Residue-level contacts at the interface:
Residue Q1709 in protein 1 is in contact with residue C995 in protein 2 (closest heavy-atom distance 3.5 Å).
Residue I1707 in protein 1 is in contact with residue L986 in protein 2 (closest heavy-atom distance 3.2 Å).
Residue S1250 in protein 1 interacts with residue N82 in protein 2 (closest heavy-atom distance 3.5 Å).
Residue H2160 in protein 1 interacts with residue I1194 in protein 2 (closest heavy-atom distance 3.4 Å).
Residue H1288 in protein 1 is in contact with residue K69 in protein 2 (closest heavy-atom distance 3.3 Å).
Residue E1295 in protein 1 interacts with residue R73 in protein 2 (closest heavy-atom distance 3.3 Å).
Residue L1625 in protein 1 contacts residue T769 in protein 2 (closest heavy-atom distance 2.3 Å).
Residue S2178 in protein 1 interacts with residue M1122 in protein 2 (closest heavy-atom distance 3.4 Å).
Residue G1252 in protein 1 interacts with residue V78 in protein 2 (closest heavy-atom distance 3.3 Å).
Residue Y2168 in protein 1 is in contact with residue E1190 in protein 2 (closest heavy-atom distance 2.3 Å).
Residue Q1709 in protein 1 interacts with residue L996 in protein 2 (closest heavy-atom distance 3.4 Å).
Residue W1670 in protein 1 contacts residue N989 in protein 2 (closest heavy-atom distance 3.1 Å).
Residue R1706 in protein 1 is in contact with residue Q811 in protein 2 (closest heavy-atom distance 3.1 Å).
Residue R1315 in protein 1 contacts residue Q62 in protein 2 (closest heavy-atom distance 3.6 Å).
Residue G1252 in protein 1 interacts with residue G77 in protein 2 (closest heavy-atom distance 3.5 Å).
Residue G2166 in protein 1 interacts with residue Q1130 in protein 2 (closest heavy-atom distance 2.9 Å).
Residue F2163 in protein 1 interacts with residue V1193 in protein 2 (closest heavy-atom distance 3.5 Å).
Residue H2185 in protein 1 contacts residue S1200 in protein 2 (closest heavy-atom distance 3.4 Å).
Residue V1724 in protein 1 is in contact with residue L986 in protein 2 (closest heavy-atom distance 3.4 Å).
Residue S2178 in protein 1 interacts with residue E1119 in protein 2 (closest heavy-atom distance 3.4 Å).
Residue H1288 in protein 1 interacts with residue K68 in protein 2 (closest heavy-atom distance 3.3 Å).
Residue R1706 in protein 1 is in contact with residue E992 in protein 2 (closest heavy-atom distance 3.3 Å).
Residue G1710 in protein 1 is in contact with residue G1031 in protein 2 (closest heavy-atom distance 3.2 Å).
Residue T781 in protein 1 interacts with residue E129 in protein 2 (closest heavy-atom distance 2.9 Å).
Residue W1670 in protein 1 interacts with residue E992 in protein 2 (closest heavy-atom distance 2.4 Å).
Residue I1707 in protein 1 contacts residue R991 in protein 2 (closest heavy-atom distance 3.1 Å).
Residue R1225 in protein 1 contacts residue N82 in protein 2 (closest heavy-atom distance 3.4 Å).
Residue F1251 in protein 1 interacts with residue V81 in protein 2 (closest heavy-atom distance 3.6 Å).
Residue V1292 in protein 1 interacts with residue K69 in protein 2 (closest heavy-atom distance 3.5 Å).
Residue I1707 in protein 1 contacts residue C995 in protein 2 (closest heavy-atom distance 3.1 Å).
Residue P1627 in protein 1 is in contact with residue P806 in protein 2 (closest heavy-atom distance 3.6 Å).
Residue L2164 in protein 1 is in contact with residue R1149 in protein 2 (closest heavy-atom distance 3.4 Å).
Residue D2172 in protein 1 is in contact with residue I1126 in protein 2 (closest heavy-atom distance 3.4 Å).
Residue M2171 in protein 1 interacts with residue Q1130 in protein 2 (closest heavy-atom distance 2.5 Å).
Residue T1098 in protein 1 is in contact with residue E131 in protein 2 (closest heavy-atom distance 3.3 Å).
Residue C1701 in protein 1 interacts with residue L987 in protein 2 (closest heavy-atom distance 3.4 Å).
Residue F1251 in protein 1 contacts residue N82 in protein 2 (closest heavy-atom distance 2.7 Å).
Residue H2160 in protein 1 interacts with residue Q1151 in protein 2 (closest heavy-atom distance 3.4 Å).
Residue F2163 in protein 1 contacts residue I1126 in protein 2 (closest heavy-atom distance 3.5 Å).
Residue H1674 in protein 1 interacts with residue L987 in protein 2 (closest heavy-atom distance 3.3 Å).
Residue Q1667 in protein 1 interacts with residue R807 in protein 2 (closest heavy-atom distance 3.3 Å).
Residue S2178 in protein 1 is in contact with residue Y1118 in protein 2 (closest heavy-atom distance 3.4 Å).
Residue W1670 in protein 1 contacts residue L987 in protein 2 (closest heavy-atom distance 3.1 Å).
Residue R1711 in protein 1 interacts with residue A1030 in protein 2 (closest heavy-atom distance 3.5 Å).
Residue M2167 in protein 1 is in contact with residue Q1130 in protein 2 (closest heavy-atom distance 3.5 Å).
Residue Q1667 in protein 1 interacts with residue R808 in protein 2 (closest heavy-atom distance 3.5 Å).
Residue R1706 in protein 1 contacts residue R807 in protein 2 (closest heavy-atom distance 3.4 Å).
Residue R1711 in protein 1 contacts residue R991 in protein 2 (closest heavy-atom distance 3.0 Å).
Residue A2188 in protein 1 is in contact with residue V1201 in protein 2 (closest heavy-atom distance 3.3 Å).
Residue Y2168 in protein 1 is in contact with residue C1186 in protein 2 (closest heavy-atom distance 3.5 Å).
Residue G1252 in protein 1 is in contact with residue S76 in protein 2 (closest heavy-atom distance 2.5 Å).
Residue E1623 in protein 1 interacts with residue R808 in protein 2 (closest heavy-atom distance 3.0 Å).
Residue E1291 in protein 1 contacts residue K69 in protein 2 (closest heavy-atom distance 3.3 Å).
Residue F1251 in protein 1 contacts residue S76 in protein 2 (closest heavy-atom distance 3.4 Å).
Residue Q1709 in protein 1 interacts with residue C999 in protein 2 (closest heavy-atom distance 3.3 Å).
Residue H2160 in protein 1 contacts residue I1153 in protein 2 (closest heavy-atom distance 3.5 Å).
Residue F2163 in protein 1 is in contact with residue I1189 in protein 2 (closest heavy-atom distance 3.6 Å).
Residue V2165 in protein 1 contacts residue R1149 in protein 2 (closest heavy-atom distance 3.3 Å).
Residue W1708 in protein 1 interacts with residue R991 in protein 2 (closest heavy-atom distance 3.3 Å).
Residue H1674 in protein 1 interacts with residue D984 in protein 2 (closest heavy-atom distance 3.2 Å).

Sequence of protein 1:
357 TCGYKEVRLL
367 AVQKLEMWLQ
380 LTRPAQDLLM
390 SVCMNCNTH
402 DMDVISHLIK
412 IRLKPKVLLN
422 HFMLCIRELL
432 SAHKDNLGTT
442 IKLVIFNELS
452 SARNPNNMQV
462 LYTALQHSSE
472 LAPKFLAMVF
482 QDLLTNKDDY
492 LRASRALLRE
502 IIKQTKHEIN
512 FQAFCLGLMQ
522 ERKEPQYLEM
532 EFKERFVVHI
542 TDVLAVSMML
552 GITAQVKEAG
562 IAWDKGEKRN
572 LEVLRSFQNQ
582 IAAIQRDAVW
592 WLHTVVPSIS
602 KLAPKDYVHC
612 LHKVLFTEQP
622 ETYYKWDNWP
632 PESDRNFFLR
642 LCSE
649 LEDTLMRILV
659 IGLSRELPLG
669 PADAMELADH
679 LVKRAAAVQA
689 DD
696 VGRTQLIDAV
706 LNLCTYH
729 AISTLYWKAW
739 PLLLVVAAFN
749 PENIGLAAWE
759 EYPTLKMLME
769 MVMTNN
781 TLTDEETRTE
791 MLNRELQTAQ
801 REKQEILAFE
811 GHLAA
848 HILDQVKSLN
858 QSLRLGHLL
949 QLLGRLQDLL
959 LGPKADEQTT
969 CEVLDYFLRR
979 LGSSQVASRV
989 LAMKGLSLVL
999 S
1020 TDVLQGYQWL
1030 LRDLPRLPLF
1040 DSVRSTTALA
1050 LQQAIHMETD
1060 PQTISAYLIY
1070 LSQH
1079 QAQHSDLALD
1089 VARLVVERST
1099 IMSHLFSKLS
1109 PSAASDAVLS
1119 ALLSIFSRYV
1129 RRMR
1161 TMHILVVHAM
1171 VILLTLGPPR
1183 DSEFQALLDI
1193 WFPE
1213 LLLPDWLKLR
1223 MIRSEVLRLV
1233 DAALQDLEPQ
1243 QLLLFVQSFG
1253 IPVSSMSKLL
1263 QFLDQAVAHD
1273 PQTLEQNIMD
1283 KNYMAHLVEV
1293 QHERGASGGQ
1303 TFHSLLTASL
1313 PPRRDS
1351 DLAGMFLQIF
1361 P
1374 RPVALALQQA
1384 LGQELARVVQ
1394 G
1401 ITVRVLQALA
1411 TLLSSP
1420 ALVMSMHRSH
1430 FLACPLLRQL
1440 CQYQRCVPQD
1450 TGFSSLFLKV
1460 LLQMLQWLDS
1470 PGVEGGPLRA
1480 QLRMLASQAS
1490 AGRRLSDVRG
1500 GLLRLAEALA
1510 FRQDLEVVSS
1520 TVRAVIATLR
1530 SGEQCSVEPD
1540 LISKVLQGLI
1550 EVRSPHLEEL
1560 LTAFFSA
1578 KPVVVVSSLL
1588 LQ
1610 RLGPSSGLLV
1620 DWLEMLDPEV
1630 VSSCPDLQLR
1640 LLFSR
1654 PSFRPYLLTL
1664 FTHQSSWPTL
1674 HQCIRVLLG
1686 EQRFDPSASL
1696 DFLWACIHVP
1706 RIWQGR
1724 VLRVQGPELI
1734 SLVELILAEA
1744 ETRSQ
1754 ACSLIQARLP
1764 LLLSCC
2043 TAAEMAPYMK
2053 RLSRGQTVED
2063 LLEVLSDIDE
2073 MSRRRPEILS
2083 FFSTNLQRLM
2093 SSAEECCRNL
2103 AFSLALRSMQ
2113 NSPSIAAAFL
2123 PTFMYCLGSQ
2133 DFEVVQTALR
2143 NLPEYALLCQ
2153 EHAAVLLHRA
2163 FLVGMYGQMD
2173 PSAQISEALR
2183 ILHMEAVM

This data describes a binding interaction between two proteins.

Sequence of protein 2:
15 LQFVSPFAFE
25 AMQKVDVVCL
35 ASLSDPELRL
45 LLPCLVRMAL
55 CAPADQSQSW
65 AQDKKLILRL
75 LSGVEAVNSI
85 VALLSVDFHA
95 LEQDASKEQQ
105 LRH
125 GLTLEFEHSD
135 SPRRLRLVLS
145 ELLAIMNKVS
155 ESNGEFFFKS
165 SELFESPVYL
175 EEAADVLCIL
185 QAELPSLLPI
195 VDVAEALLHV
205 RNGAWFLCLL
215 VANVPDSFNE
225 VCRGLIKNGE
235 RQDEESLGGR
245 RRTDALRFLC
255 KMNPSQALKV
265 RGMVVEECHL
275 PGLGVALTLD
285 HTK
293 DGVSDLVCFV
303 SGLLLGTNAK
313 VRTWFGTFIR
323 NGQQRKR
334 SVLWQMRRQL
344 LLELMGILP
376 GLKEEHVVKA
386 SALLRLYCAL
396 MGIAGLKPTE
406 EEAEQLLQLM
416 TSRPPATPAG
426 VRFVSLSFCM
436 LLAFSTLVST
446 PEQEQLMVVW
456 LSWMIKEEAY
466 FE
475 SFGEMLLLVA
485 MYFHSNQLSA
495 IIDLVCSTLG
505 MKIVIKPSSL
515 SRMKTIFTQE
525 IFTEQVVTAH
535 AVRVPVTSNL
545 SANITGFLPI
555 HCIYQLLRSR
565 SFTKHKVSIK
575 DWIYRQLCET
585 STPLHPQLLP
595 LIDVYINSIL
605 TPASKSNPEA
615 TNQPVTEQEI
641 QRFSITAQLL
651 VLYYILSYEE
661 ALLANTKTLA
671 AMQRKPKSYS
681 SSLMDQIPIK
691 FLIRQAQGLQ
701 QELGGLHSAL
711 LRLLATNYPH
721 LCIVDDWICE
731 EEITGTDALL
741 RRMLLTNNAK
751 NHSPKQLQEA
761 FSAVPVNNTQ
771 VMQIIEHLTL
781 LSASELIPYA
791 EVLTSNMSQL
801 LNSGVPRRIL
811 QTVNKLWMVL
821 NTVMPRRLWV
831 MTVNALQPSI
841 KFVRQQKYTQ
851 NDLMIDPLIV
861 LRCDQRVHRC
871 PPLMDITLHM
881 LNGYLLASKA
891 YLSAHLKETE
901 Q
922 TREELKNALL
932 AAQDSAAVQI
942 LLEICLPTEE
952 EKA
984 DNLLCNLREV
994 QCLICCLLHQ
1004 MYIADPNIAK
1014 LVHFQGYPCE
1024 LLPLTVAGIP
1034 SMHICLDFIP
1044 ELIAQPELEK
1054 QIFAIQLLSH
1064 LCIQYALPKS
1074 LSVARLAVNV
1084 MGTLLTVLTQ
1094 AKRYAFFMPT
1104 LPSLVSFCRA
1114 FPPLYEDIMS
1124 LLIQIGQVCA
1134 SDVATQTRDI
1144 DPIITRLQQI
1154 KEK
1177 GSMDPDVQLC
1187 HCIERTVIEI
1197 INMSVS